The following describes two proteins that form a bound complex.

Sequence of chain A:
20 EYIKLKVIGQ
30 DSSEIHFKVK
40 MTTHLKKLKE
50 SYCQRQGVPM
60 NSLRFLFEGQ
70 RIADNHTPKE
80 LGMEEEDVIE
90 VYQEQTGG

Sequence of chain B:
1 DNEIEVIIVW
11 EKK

Contacts between the two chains:
Residue F36 in chain A contacts residue I7 in chain B (closest heavy-atom distance 3.9 Å).
Residue K37 in chain A interacts with residue E5 in chain B (closest heavy-atom distance 4.6 Å).
Residue T42 in chain A is in contact with residue E5 in chain B (closest heavy-atom distance 3.8 Å).
Residue S50 in chain A interacts with residue I8 in chain B (closest heavy-atom distance 3.8 Å).
Residue H35 in chain A is in contact with residue I7 in chain B (closest heavy-atom distance 4.5 Å).
Residue S50 in chain A is in contact with residue V6 in chain B (closest heavy-atom distance 4.0 Å).
Residue R54 in chain A contacts residue I8 in chain B (closest heavy-atom distance 4.1 Å).
Residue Y51 in chain A interacts with residue I8 in chain B (closest heavy-atom distance 4.9 Å).
Residue V38 in chain A is in contact with residue V6 in chain B (closest heavy-atom distance 3.9 Å).
Residue I34 in chain A interacts with residue I8 in chain B (closest heavy-atom distance 4.6 Å).
Residue H35 in chain A contacts residue I8 in chain B (closest heavy-atom distance 3.5 Å).
Residue Y21 in chain A contacts residue V6 in chain B (closest heavy-atom distance 4.8 Å).
Residue I34 in chain A contacts residue W10 in chain B (closest heavy-atom distance 3.5 Å).
Residue L47 in chain A is in contact with residue V6 in chain B (closest heavy-atom distance 4.8 Å).
Residue H35 in chain A interacts with residue W10 in chain B (closest heavy-atom distance 3.2 Å).
Residue K37 in chain A is in contact with residue I8 in chain B (closest heavy-atom distance 4.5 Å).
Residue Q53 in chain A interacts with residue I8 in chain B (closest heavy-atom distance 4.3 Å).
Residue V38 in chain A is in contact with residue E5 in chain B (closest heavy-atom distance 4.8 Å).
Residue F36 in chain A contacts residue I8 in chain B (closest heavy-atom distance 3.2 Å).
Residue T42 in chain A contacts residue V6 in chain B (closest heavy-atom distance 4.4 Å).
Residue K46 in chain A contacts residue I4 in chain B (closest heavy-atom distance 4.0 Å).
Residue K37 in chain A is in contact with residue I7 in chain B (closest heavy-atom distance 2.9 Å).
Residue K37 in chain A interacts with residue V6 in chain B (closest heavy-atom distance 3.6 Å).
Residue K46 in chain A contacts residue V6 in chain B (closest heavy-atom distance 4.4 Å).
Residue T42 in chain A contacts residue E3 in chain B (closest heavy-atom distance 4.5 Å).
Residue K39 in chain A is in contact with residue D1 in chain B (closest heavy-atom distance 4.0 Å).
Residue K39 in chain A contacts residue E5 in chain B (closest heavy-atom distance 3.1 Å).
Residue E33 in chain A contacts residue W10 in chain B (closest heavy-atom distance 2.9 Å).
Residue F36 in chain A is in contact with residue V6 in chain B (closest heavy-atom distance 4.7 Å).
Residue T42 in chain A is in contact with residue I4 in chain B (closest heavy-atom distance 3.9 Å).
Residue Y21 in chain A contacts residue I7 in chain B (closest heavy-atom distance 3.8 Å).
Residue H35 in chain A interacts with residue V9 in chain B (closest heavy-atom distance 3.2 Å).
Residue Y21 in chain A interacts with residue E5 in chain B (closest heavy-atom distance 3.0 Å).